Residue-level contacts at the interface:
Residue I334 in protein 1 is in contact with residue V7 in protein 2 (closest heavy-atom distance 2.9 Å).
Residue V331 in protein 1 interacts with residue V7 in protein 2 (closest heavy-atom distance 4.3 Å).
Residue I334 in protein 1 interacts with residue I6 in protein 2 (closest heavy-atom distance 3.8 Å).
Residue Q336 in protein 1 is in contact with residue P11 in protein 2 (closest heavy-atom distance 3.3 Å).
Residue P303 in protein 1 interacts with residue I6 in protein 2 (closest heavy-atom distance 3.7 Å).
Residue K321 in protein 1 contacts residue P11 in protein 2 (closest heavy-atom distance 3.4 Å).
Residue Q336 in protein 1 is in contact with residue G10 in protein 2 (closest heavy-atom distance 3.9 Å).
Residue F302 in protein 1 interacts with residue P4 in protein 2 (closest heavy-atom distance 3.6 Å).
Residue V331 in protein 1 interacts with residue V5 in protein 2 (closest heavy-atom distance 3.6 Å).
Residue K103 in protein 1 interacts with residue E13 in protein 2 (closest heavy-atom distance 2.7 Å).
Residue V107 in protein 1 contacts residue E14 in protein 2 (closest heavy-atom distance 4.5 Å).
Residue Q336 in protein 1 is in contact with residue I8 in protein 2 (closest heavy-atom distance 4.3 Å).
Residue N330 in protein 1 contacts residue H3 in protein 2 (closest heavy-atom distance 3.0 Å).
Residue F302 in protein 1 interacts with residue I6 in protein 2 (closest heavy-atom distance 3.9 Å).
Residue F302 in protein 1 contacts residue H3 in protein 2 (closest heavy-atom distance 4.5 Å).
Residue T299 in protein 1 contacts residue H3 in protein 2 (closest heavy-atom distance 4.9 Å).
Residue N333 in protein 1 is in contact with residue V7 in protein 2 (closest heavy-atom distance 3.1 Å).
Residue L278 in protein 1 is in contact with residue H3 in protein 2 (closest heavy-atom distance 3.4 Å).
Residue N330 in protein 1 interacts with residue P4 in protein 2 (closest heavy-atom distance 2.9 Å).
Residue M293 in protein 1 contacts residue I8 in protein 2 (closest heavy-atom distance 3.7 Å).
Residue M332 in protein 1 is in contact with residue I6 in protein 2 (closest heavy-atom distance 3.4 Å).
Residue Q336 in protein 1 contacts residue T9 in protein 2 (closest heavy-atom distance 3.0 Å).
Residue F337 in protein 1 contacts residue P11 in protein 2 (closest heavy-atom distance 4.2 Å).
Residue M332 in protein 1 is in contact with residue V5 in protein 2 (closest heavy-atom distance 2.9 Å).
Residue I334 in protein 1 is in contact with residue I8 in protein 2 (closest heavy-atom distance 3.5 Å).
Residue G301 in protein 1 is in contact with residue H3 in protein 2 (closest heavy-atom distance 4.9 Å).
Residue M332 in protein 1 interacts with residue V7 in protein 2 (closest heavy-atom distance 2.9 Å).
Residue Y291 in protein 1 is in contact with residue I8 in protein 2 (closest heavy-atom distance 3.1 Å).
Residue N338 in protein 1 contacts residue P11 in protein 2 (closest heavy-atom distance 3.4 Å).
Residue I306 in protein 1 is in contact with residue I6 in protein 2 (closest heavy-atom distance 4.5 Å).
Residue M293 in protein 1 is in contact with residue I6 in protein 2 (closest heavy-atom distance 3.2 Å).
Residue Y327 in protein 1 interacts with residue P4 in protein 2 (closest heavy-atom distance 3.7 Å).
Residue K103 in protein 1 interacts with residue E14 in protein 2 (closest heavy-atom distance 3.4 Å).
Residue E106 in protein 1 contacts residue E14 in protein 2 (closest heavy-atom distance 2.7 Å).
Residue R335 in protein 1 interacts with residue T9 in protein 2 (closest heavy-atom distance 3.7 Å).
Residue N333 in protein 1 contacts residue T9 in protein 2 (closest heavy-atom distance 3.3 Å).
Residue R335 in protein 1 interacts with residue H12 in protein 2 (closest heavy-atom distance 3.5 Å).
Residue F198 in protein 1 contacts residue P4 in protein 2 (closest heavy-atom distance 4.3 Å).
Residue I334 in protein 1 contacts residue T9 in protein 2 (closest heavy-atom distance 3.0 Å).
Residue N330 in protein 1 interacts with residue P2 in protein 2 (closest heavy-atom distance 3.0 Å).
Residue F337 in protein 1 contacts residue H12 in protein 2 (closest heavy-atom distance 3.9 Å).
Residue L278 in protein 1 interacts with residue P4 in protein 2 (closest heavy-atom distance 3.7 Å).
Residue V107 in protein 1 is in contact with residue H12 in protein 2 (closest heavy-atom distance 3.9 Å).
Residue N330 in protein 1 is in contact with residue V5 in protein 2 (closest heavy-atom distance 3.0 Å).
Residue N333 in protein 1 interacts with residue I8 in protein 2 (closest heavy-atom distance 4.8 Å).
Residue K103 in protein 1 is in contact with residue H12 in protein 2 (closest heavy-atom distance 3.3 Å).
Residue M332 in protein 1 is in contact with residue P4 in protein 2 (closest heavy-atom distance 4.3 Å).
Residue V331 in protein 1 interacts with residue P4 in protein 2 (closest heavy-atom distance 3.5 Å).
Residue Q336 in protein 1 interacts with residue H12 in protein 2 (closest heavy-atom distance 2.6 Å).
Residue T300 in protein 1 interacts with residue H3 in protein 2 (closest heavy-atom distance 2.9 Å).

Sequence of protein 1:
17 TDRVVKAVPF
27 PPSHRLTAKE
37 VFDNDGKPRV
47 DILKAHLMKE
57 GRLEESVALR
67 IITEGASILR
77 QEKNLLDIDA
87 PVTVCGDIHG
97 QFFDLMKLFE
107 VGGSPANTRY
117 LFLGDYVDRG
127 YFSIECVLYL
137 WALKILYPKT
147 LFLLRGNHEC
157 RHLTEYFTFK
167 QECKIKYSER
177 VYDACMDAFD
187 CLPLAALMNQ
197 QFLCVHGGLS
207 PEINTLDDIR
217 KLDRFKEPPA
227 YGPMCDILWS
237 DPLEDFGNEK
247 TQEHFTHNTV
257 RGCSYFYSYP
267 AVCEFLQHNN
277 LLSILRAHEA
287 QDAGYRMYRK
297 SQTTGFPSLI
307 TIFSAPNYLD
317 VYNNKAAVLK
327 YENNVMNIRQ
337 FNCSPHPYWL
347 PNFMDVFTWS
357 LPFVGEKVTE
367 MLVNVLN

Sequence of protein 2:
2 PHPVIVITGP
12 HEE

The following describes two proteins that form a bound complex.